Interface contacts:
Residue F100 in chain A is in contact with residue V8 in chain B (closest heavy-atom distance 4.5 Å).
Residue F100 in chain A interacts with residue L12 in chain B (closest heavy-atom distance 4.0 Å).
Residue G92 in chain A interacts with residue Y20 in chain B (closest heavy-atom distance 3.9 Å).
Residue D72 in chain A is in contact with residue P1 in chain B (closest heavy-atom distance 3.6 Å).
Residue V95 in chain A contacts residue V19 in chain B (closest heavy-atom distance 4.0 Å).
Residue F58 in chain A is in contact with residue M15 in chain B (closest heavy-atom distance 3.8 Å).
Residue G92 in chain A contacts residue V19 in chain B (closest heavy-atom distance 4.3 Å).
Residue R93 in chain A is in contact with residue G16 in chain B (closest heavy-atom distance 3.9 Å).
Residue F148 in chain A contacts residue Y20 in chain B (closest heavy-atom distance 3.3 Å).
Residue D86 in chain A is in contact with residue Q13 in chain B (closest heavy-atom distance 3.9 Å).
Residue T96 in chain A contacts residue L12 in chain B (closest heavy-atom distance 4.0 Å).
Residue V83 in chain A interacts with residue L12 in chain B (closest heavy-atom distance 4.1 Å).
Residue V151 in chain A is in contact with residue Y23 in chain B (closest heavy-atom distance 4.4 Å).
Residue S85 in chain A interacts with residue Q13 in chain B (closest heavy-atom distance 4.1 Å).
Residue W91 in chain A contacts residue Y20 in chain B (closest heavy-atom distance 4.7 Å).
Residue N90 in chain A interacts with residue G16 in chain B (closest heavy-atom distance 4.4 Å).
Residue L65 in chain A contacts residue V8 in chain B (closest heavy-atom distance 3.9 Å).
Residue H82 in chain A contacts residue Q13 in chain B (closest heavy-atom distance 3.2 Å).
Residue R78 in chain A contacts residue G2 in chain B (closest heavy-atom distance 3.7 Å).
Residue N90 in chain A contacts residue D17 in chain B (closest heavy-atom distance 3.1 Å).
Residue V79 in chain A is in contact with residue V8 in chain B (closest heavy-atom distance 3.7 Å).
Residue V79 in chain A contacts residue G9 in chain B (closest heavy-atom distance 4.1 Å).
Residue M61 in chain A interacts with residue L11 in chain B (closest heavy-atom distance 3.7 Å).
Residue N90 in chain A interacts with residue Y20 in chain B (closest heavy-atom distance 3.7 Å).
Residue V50 in chain A interacts with residue V19 in chain B (closest heavy-atom distance 3.7 Å).
Residue H82 in chain A contacts residue Q6 in chain B (closest heavy-atom distance 3.4 Å).
Residue H82 in chain A is in contact with residue G9 in chain B (closest heavy-atom distance 4.7 Å).
Residue R78 in chain A interacts with residue P1 in chain B (closest heavy-atom distance 3.1 Å).
Residue F84 in chain A is in contact with residue Q13 in chain B (closest heavy-atom distance 4.6 Å).
Residue V46 in chain A contacts residue V19 in chain B (closest heavy-atom distance 4.7 Å).
Residue M61 in chain A is in contact with residue L12 in chain B (closest heavy-atom distance 3.7 Å).
Residue V46 in chain A is in contact with residue Y23 in chain B (closest heavy-atom distance 3.6 Å).
Residue T96 in chain A is in contact with residue M15 in chain B (closest heavy-atom distance 4.2 Å).
Residue A57 in chain A contacts residue M15 in chain B (closest heavy-atom distance 4.0 Å).
Residue L97 in chain A interacts with residue L12 in chain B (closest heavy-atom distance 3.7 Å).
Residue T96 in chain A is in contact with residue V19 in chain B (closest heavy-atom distance 4.0 Å).
Residue F148 in chain A contacts residue Y23 in chain B (closest heavy-atom distance 3.7 Å).
Residue R78 in chain A contacts residue T5 in chain B (closest heavy-atom distance 3.4 Å).
Residue M61 in chain A contacts residue V8 in chain B (closest heavy-atom distance 3.7 Å).
Residue K64 in chain A interacts with residue M4 in chain B (closest heavy-atom distance 3.4 Å).
Residue T96 in chain A interacts with residue G16 in chain B (closest heavy-atom distance 3.2 Å).
Residue V83 in chain A is in contact with residue Q13 in chain B (closest heavy-atom distance 3.0 Å).
Residue H54 in chain A interacts with residue M15 in chain B (closest heavy-atom distance 3.9 Å).
Residue G92 in chain A interacts with residue D17 in chain B (closest heavy-atom distance 4.7 Å).
Residue L65 in chain A interacts with residue T5 in chain B (closest heavy-atom distance 4.5 Å).
Residue N53 in chain A contacts residue D18 in chain B (closest heavy-atom distance 4.8 Å).
Residue G92 in chain A interacts with residue G16 in chain B (closest heavy-atom distance 3.2 Å).
Residue M61 in chain A contacts residue M15 in chain B (closest heavy-atom distance 3.8 Å).
Residue H82 in chain A interacts with residue T5 in chain B (closest heavy-atom distance 4.1 Å).
Residue R93 in chain A is in contact with residue D17 in chain B (closest heavy-atom distance 3.0 Å).
Residue F149 in chain A interacts with residue Y23 in chain B (closest heavy-atom distance 3.4 Å).
Residue V79 in chain A is in contact with residue L12 in chain B (closest heavy-atom distance 4.1 Å).
Residue R93 in chain A is in contact with residue Q13 in chain B (closest heavy-atom distance 3.9 Å).
Residue L65 in chain A is in contact with residue M4 in chain B (closest heavy-atom distance 3.4 Å).
Residue V83 in chain A interacts with residue G9 in chain B (closest heavy-atom distance 3.7 Å).
Residue F148 in chain A is in contact with residue R24 in chain B (closest heavy-atom distance 4.2 Å).
Residue F149 in chain A contacts residue V19 in chain B (closest heavy-atom distance 4.0 Å).
Residue V79 in chain A contacts residue T5 in chain B (closest heavy-atom distance 3.7 Å).
Residue F58 in chain A contacts residue L12 in chain B (closest heavy-atom distance 3.6 Å).
Residue S75 in chain A is in contact with residue G2 in chain B (closest heavy-atom distance 4.6 Å).

Sequence of chain A:
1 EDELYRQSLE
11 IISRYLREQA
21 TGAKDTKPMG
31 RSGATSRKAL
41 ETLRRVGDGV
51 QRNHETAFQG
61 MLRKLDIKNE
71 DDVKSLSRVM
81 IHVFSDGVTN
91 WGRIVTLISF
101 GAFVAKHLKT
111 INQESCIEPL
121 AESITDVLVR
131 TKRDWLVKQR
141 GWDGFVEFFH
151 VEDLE

Sequence of chain B:
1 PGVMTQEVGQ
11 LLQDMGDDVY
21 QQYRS

This data describes a binding interaction between two proteins.